Sequence of chain A:
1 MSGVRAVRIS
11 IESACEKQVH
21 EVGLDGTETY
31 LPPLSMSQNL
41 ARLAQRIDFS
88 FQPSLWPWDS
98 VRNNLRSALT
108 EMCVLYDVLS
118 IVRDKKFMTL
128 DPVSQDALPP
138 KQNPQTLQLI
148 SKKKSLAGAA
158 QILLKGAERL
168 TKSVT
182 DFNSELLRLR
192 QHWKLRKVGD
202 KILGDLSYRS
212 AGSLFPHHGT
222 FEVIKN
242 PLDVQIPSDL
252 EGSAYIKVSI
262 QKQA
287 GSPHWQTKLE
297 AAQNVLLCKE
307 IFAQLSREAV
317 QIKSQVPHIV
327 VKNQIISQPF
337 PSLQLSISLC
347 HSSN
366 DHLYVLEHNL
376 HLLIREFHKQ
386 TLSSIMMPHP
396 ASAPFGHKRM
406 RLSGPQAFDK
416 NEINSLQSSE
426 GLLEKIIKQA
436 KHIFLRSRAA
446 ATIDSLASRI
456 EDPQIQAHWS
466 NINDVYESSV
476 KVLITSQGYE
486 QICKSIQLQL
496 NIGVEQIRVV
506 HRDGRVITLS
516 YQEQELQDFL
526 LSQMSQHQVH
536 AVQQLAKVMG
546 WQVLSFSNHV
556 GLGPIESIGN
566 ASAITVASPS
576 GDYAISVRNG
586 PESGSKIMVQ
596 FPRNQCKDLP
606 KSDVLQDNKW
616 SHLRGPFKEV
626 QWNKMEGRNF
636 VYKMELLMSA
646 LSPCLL

Sequence of chain B:
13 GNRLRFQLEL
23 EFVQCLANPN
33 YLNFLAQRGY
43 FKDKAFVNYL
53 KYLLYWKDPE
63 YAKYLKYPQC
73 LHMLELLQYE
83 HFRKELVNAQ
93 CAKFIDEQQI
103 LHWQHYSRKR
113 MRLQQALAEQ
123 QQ

The following describes two proteins that form a bound complex.

Residue-level contacts at the interface:
Residue V19 in chain A interacts with residue H104 in chain B (closest heavy-atom distance 4.0 Å).
Residue V22 in chain A interacts with residue Q100 in chain B (closest heavy-atom distance 4.2 Å).
Residue T27 in chain A contacts residue H107 in chain B (closest heavy-atom distance 4.1 Å).
Residue L24 in chain A is in contact with residue E99 in chain B (closest heavy-atom distance 3.4 Å).
Residue V22 in chain A interacts with residue L103 in chain B (closest heavy-atom distance 4.0 Å).
Residue G26 in chain A is in contact with residue H107 in chain B (closest heavy-atom distance 3.4 Å).
Residue V22 in chain A contacts residue H104 in chain B (closest heavy-atom distance 4.2 Å).
Residue E21 in chain A is in contact with residue F96 in chain B (closest heavy-atom distance 5.0 Å).
Residue E28 in chain A is in contact with residue H107 in chain B (closest heavy-atom distance 3.4 Å).
Residue E21 in chain A is in contact with residue Q100 in chain B (closest heavy-atom distance 2.6 Å).
Residue G23 in chain A is in contact with residue L103 in chain B (closest heavy-atom distance 3.4 Å).
Residue L24 in chain A contacts residue L103 in chain B (closest heavy-atom distance 4.0 Å).